The following describes two proteins that form a bound complex.

Sequence of chain B:
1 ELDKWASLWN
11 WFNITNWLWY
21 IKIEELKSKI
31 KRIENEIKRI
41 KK

Residue-level contacts at the interface:
Residue W19 in chain B interacts with residue I23 in chain A (closest heavy-atom distance 3.5 Å).
Residue I33 in chain B interacts with residue E34 in chain A (closest heavy-atom distance 3.9 Å).
Residue L8 in chain B is in contact with residue W9 in chain A (closest heavy-atom distance 3.3 Å).
Residue I23 in chain B interacts with residue I23 in chain A (closest heavy-atom distance 3.7 Å).
Residue W19 in chain B contacts residue N16 in chain A (closest heavy-atom distance 2.8 Å).
Residue L8 in chain B interacts with residue F12 in chain A (closest heavy-atom distance 3.8 Å).
Residue L8 in chain B interacts with residue W5 in chain A (closest heavy-atom distance 3.3 Å).
Residue I37 in chain B interacts with residue I37 in chain A (closest heavy-atom distance 4.6 Å).
Residue W11 in chain B contacts residue N13 in chain A (closest heavy-atom distance 4.3 Å).
Residue I33 in chain B is in contact with residue I37 in chain A (closest heavy-atom distance 4.1 Å).
Residue K29 in chain B is in contact with residue I30 in chain A (closest heavy-atom distance 3.9 Å).
Residue W11 in chain B interacts with residue W9 in chain A (closest heavy-atom distance 3.4 Å).
Residue L26 in chain B contacts residue I23 in chain A (closest heavy-atom distance 4.4 Å).
Residue W11 in chain B is in contact with residue N16 in chain A (closest heavy-atom distance 4.0 Å).
Residue E36 in chain B contacts residue I37 in chain A (closest heavy-atom distance 4.1 Å).
Residue T15 in chain B contacts residue N16 in chain A (closest heavy-atom distance 4.5 Å).
Residue K4 in chain B interacts with residue W5 in chain A (closest heavy-atom distance 3.5 Å).
Residue K29 in chain B is in contact with residue E34 in chain A (closest heavy-atom distance 3.8 Å).
Residue I30 in chain B is in contact with residue I30 in chain A (closest heavy-atom distance 3.4 Å).
Residue L26 in chain B is in contact with residue I30 in chain A (closest heavy-atom distance 4.0 Å).
Residue W19 in chain B contacts residue Y20 in chain A (closest heavy-atom distance 3.8 Å).
Residue L8 in chain B is in contact with residue L8 in chain A (closest heavy-atom distance 4.3 Å).
Residue I33 in chain B contacts residue I30 in chain A (closest heavy-atom distance 4.1 Å).
Residue I33 in chain B interacts with residue I33 in chain A (closest heavy-atom distance 3.7 Å).
Residue L26 in chain B contacts residue K27 in chain A (closest heavy-atom distance 3.8 Å).
Residue R39 in chain B is in contact with residue K41 in chain A (closest heavy-atom distance 4.0 Å).
Residue W11 in chain B contacts residue F12 in chain A (closest heavy-atom distance 3.6 Å).
Residue E36 in chain B contacts residue K41 in chain A (closest heavy-atom distance 3.1 Å).
Residue W19 in chain B interacts with residue W19 in chain A (closest heavy-atom distance 4.1 Å).
Residue R32 in chain B interacts with residue E34 in chain A (closest heavy-atom distance 2.9 Å).
Residue F12 in chain B interacts with residue F12 in chain A (closest heavy-atom distance 3.9 Å).
Residue W5 in chain B interacts with residue W5 in chain A (closest heavy-atom distance 5.0 Å).
Residue L26 in chain B is in contact with residue L26 in chain A (closest heavy-atom distance 4.5 Å).

Sequence of chain A:
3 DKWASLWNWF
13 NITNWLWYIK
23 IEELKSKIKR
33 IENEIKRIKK